Interface contacts:
Residue S150 in chain A contacts residue F6 in chain B (closest heavy-atom distance 3.1 Å).
Residue Q70 in chain A is in contact with residue Y4 in chain B (closest heavy-atom distance 3.5 Å).
Residue Q97 in chain A interacts with residue V3 in chain B (closest heavy-atom distance 3.9 Å).
Residue H155 in chain A contacts residue Y4 in chain B (closest heavy-atom distance 2.9 Å).
Residue Y159 in chain A interacts with residue A2 in chain B (closest heavy-atom distance 3.6 Å).
Residue W147 in chain A interacts with residue A7 in chain B (closest heavy-atom distance 3.0 Å).
Residue W73 in chain A is in contact with residue A7 in chain B (closest heavy-atom distance 3.2 Å).
Residue Y156 in chain A is in contact with residue A7 in chain B (closest heavy-atom distance 4.6 Å).
Residue Y156 in chain A contacts residue Y4 in chain B (closest heavy-atom distance 4.3 Å).
Residue V76 in chain A is in contact with residue T8 in chain B (closest heavy-atom distance 4.1 Å).
Residue E63 in chain A is in contact with residue K1 in chain B (closest heavy-atom distance 3.6 Å).
Residue Y45 in chain A is in contact with residue A2 in chain B (closest heavy-atom distance 4.0 Å).
Residue W73 in chain A contacts residue T8 in chain B (closest heavy-atom distance 3.3 Å).
Residue Y7 in chain A interacts with residue K1 in chain B (closest heavy-atom distance 3.4 Å).
Residue M5 in chain A interacts with residue K1 in chain B (closest heavy-atom distance 3.7 Å).
Residue L81 in chain A contacts residue M9 in chain B (closest heavy-atom distance 3.8 Å).
Residue Q70 in chain A interacts with residue N5 in chain B (closest heavy-atom distance 2.9 Å).
Residue Y159 in chain A interacts with residue K1 in chain B (closest heavy-atom distance 2.4 Å).
Residue H155 in chain A contacts residue F6 in chain B (closest heavy-atom distance 3.5 Å).
Residue Y59 in chain A interacts with residue K1 in chain B (closest heavy-atom distance 4.7 Å).
Residue S150 in chain A is in contact with residue A7 in chain B (closest heavy-atom distance 3.7 Å).
Residue S77 in chain A contacts residue M9 in chain B (closest heavy-atom distance 3.0 Å).
Residue Q70 in chain A contacts residue V3 in chain B (closest heavy-atom distance 3.8 Å).
Residue F116 in chain A is in contact with residue N5 in chain B (closest heavy-atom distance 3.9 Å).
Residue S77 in chain A is in contact with residue T8 in chain B (closest heavy-atom distance 4.0 Å).
Residue N80 in chain A is in contact with residue T8 in chain B (closest heavy-atom distance 4.0 Å).
Residue K66 in chain A is in contact with residue K1 in chain B (closest heavy-atom distance 3.9 Å).
Residue W167 in chain A contacts residue K1 in chain B (closest heavy-atom distance 3.0 Å).
Residue A152 in chain A contacts residue F6 in chain B (closest heavy-atom distance 3.8 Å).
Residue E163 in chain A contacts residue K1 in chain B (closest heavy-atom distance 2.9 Å).
Residue Y84 in chain A is in contact with residue M9 in chain B (closest heavy-atom distance 2.7 Å).
Residue Y123 in chain A is in contact with residue M9 in chain B (closest heavy-atom distance 4.3 Å).
Residue E63 in chain A is in contact with residue A2 in chain B (closest heavy-atom distance 3.1 Å).
Residue Q97 in chain A is in contact with residue N5 in chain B (closest heavy-atom distance 3.2 Å).
Residue W147 in chain A is in contact with residue T8 in chain B (closest heavy-atom distance 2.8 Å).
Residue H155 in chain A contacts residue N5 in chain B (closest heavy-atom distance 4.1 Å).
Residue Y171 in chain A is in contact with residue K1 in chain B (closest heavy-atom distance 3.0 Å).
Residue K146 in chain A is in contact with residue A7 in chain B (closest heavy-atom distance 4.6 Å).
Residue W73 in chain A contacts residue M9 in chain B (closest heavy-atom distance 3.4 Å).
Residue S99 in chain A interacts with residue V3 in chain B (closest heavy-atom distance 3.7 Å).
Residue Y159 in chain A interacts with residue V3 in chain B (closest heavy-atom distance 3.3 Å).
Residue G151 in chain A is in contact with residue F6 in chain B (closest heavy-atom distance 4.5 Å).
Residue Y7 in chain A interacts with residue A2 in chain B (closest heavy-atom distance 3.6 Å).
Residue W73 in chain A interacts with residue F6 in chain B (closest heavy-atom distance 3.5 Å).
Residue Y156 in chain A contacts residue F6 in chain B (closest heavy-atom distance 3.2 Å).
Residue Y156 in chain A is in contact with residue V3 in chain B (closest heavy-atom distance 3.8 Å).
Residue K146 in chain A contacts residue M9 in chain B (closest heavy-atom distance 2.6 Å).
Residue K146 in chain A contacts residue T8 in chain B (closest heavy-atom distance 3.3 Å).
Residue Y156 in chain A is in contact with residue N5 in chain B (closest heavy-atom distance 3.4 Å).
Residue K66 in chain A contacts residue Y4 in chain B (closest heavy-atom distance 4.1 Å).
Residue E9 in chain A is in contact with residue V3 in chain B (closest heavy-atom distance 3.8 Å).
Residue W147 in chain A is in contact with residue M9 in chain B (closest heavy-atom distance 4.1 Å).
Residue L95 in chain A interacts with residue M9 in chain B (closest heavy-atom distance 3.8 Å).
Residue F116 in chain A is in contact with residue M9 in chain B (closest heavy-atom distance 3.3 Å).
Residue T143 in chain A is in contact with residue M9 in chain B (closest heavy-atom distance 2.8 Å).
Residue F74 in chain A is in contact with residue N5 in chain B (closest heavy-atom distance 4.2 Å).
Residue W73 in chain A is in contact with residue N5 in chain B (closest heavy-atom distance 3.1 Å).
Residue K66 in chain A is in contact with residue A2 in chain B (closest heavy-atom distance 3.5 Å).
Residue N80 in chain A interacts with residue M9 in chain B (closest heavy-atom distance 2.9 Å).
Residue R62 in chain A interacts with residue K1 in chain B (closest heavy-atom distance 2.7 Å).

The following describes two proteins that form a bound complex.

Sequence of chain A:
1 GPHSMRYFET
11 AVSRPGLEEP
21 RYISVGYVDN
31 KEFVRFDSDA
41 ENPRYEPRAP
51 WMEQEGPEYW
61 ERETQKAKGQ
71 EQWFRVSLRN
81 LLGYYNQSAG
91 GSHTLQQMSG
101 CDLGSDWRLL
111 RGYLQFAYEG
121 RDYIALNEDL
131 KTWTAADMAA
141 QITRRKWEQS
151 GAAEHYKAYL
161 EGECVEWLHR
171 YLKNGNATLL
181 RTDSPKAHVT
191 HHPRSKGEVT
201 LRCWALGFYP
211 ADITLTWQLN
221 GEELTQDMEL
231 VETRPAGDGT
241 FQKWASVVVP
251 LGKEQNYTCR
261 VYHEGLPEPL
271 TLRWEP

Sequence of chain B:
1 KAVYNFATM